The following describes two proteins that form a bound complex.

Interface contacts:
Residue G63 in chain B interacts with residue L46 in chain A (closest heavy-atom distance 4.4 Å).
Residue Y61 in chain B contacts residue L46 in chain A (closest heavy-atom distance 2.0 Å).
Residue L46 in chain B contacts residue G63 in chain A (closest heavy-atom distance 4.4 Å).
Residue D22 in chain B contacts residue R39 in chain A (closest heavy-atom distance 4.7 Å).
Residue R39 in chain B contacts residue R39 in chain A (closest heavy-atom distance 2.6 Å).
Residue R39 in chain B contacts residue G40 in chain A (closest heavy-atom distance 4.3 Å).
Residue L46 in chain B interacts with residue Y61 in chain A (closest heavy-atom distance 2.0 Å).
Residue G40 in chain B interacts with residue R39 in chain A (closest heavy-atom distance 4.3 Å).
Residue P64 in chain B contacts residue L46 in chain A (closest heavy-atom distance 4.2 Å).
Residue L46 in chain B is in contact with residue P64 in chain A (closest heavy-atom distance 4.2 Å).
Residue R39 in chain B is in contact with residue D22 in chain A (closest heavy-atom distance 4.7 Å).

Sequence of chain B:
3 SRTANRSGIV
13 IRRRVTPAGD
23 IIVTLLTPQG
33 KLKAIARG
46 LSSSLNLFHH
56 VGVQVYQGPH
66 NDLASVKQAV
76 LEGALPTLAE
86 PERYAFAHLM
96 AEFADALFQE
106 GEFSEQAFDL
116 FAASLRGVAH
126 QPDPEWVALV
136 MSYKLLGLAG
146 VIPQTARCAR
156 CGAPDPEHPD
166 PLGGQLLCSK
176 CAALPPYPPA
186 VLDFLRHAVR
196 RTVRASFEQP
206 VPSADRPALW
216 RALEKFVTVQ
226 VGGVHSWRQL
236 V

Sequence of chain A:
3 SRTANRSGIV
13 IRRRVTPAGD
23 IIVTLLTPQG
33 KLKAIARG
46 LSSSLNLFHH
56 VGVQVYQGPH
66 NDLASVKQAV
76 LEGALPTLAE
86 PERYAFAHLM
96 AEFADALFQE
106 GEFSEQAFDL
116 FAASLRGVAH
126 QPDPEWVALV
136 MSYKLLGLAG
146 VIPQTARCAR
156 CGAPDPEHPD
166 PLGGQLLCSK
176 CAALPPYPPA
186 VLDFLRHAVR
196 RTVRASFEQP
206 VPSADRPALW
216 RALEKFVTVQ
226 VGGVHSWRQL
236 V